Interface contacts:
Residue S160 in protein 2 interacts with residue I24 in protein 1 (closest heavy-atom distance 4.7 Å).
Residue E147 in protein 2 interacts with residue V20 in protein 1 (closest heavy-atom distance 4.9 Å).
Residue S160 in protein 2 interacts with residue L46 in protein 1 (closest heavy-atom distance 2.9 Å).
Residue V146 in protein 2 interacts with residue V20 in protein 1 (closest heavy-atom distance 4.5 Å).
Residue M167 in protein 2 contacts residue W47 in protein 1 (closest heavy-atom distance 3.7 Å).
Residue S160 in protein 2 interacts with residue M31 in protein 1 (closest heavy-atom distance 4.6 Å).
Residue E159 in protein 2 is in contact with residue L43 in protein 1 (closest heavy-atom distance 4.6 Å).
Residue F157 in protein 2 interacts with residue I24 in protein 1 (closest heavy-atom distance 4.7 Å).
Residue L17 in protein 2 is in contact with residue Y27 in protein 1 (closest heavy-atom distance 4.0 Å).
Residue P163 in protein 2 is in contact with residue L45 in protein 1 (closest heavy-atom distance 3.6 Å).
Residue D43 in protein 2 is in contact with residue Y27 in protein 1 (closest heavy-atom distance 3.1 Å).
Residue P163 in protein 2 interacts with residue L46 in protein 1 (closest heavy-atom distance 4.2 Å).
Residue L44 in protein 2 is in contact with residue L46 in protein 1 (closest heavy-atom distance 3.8 Å).
Residue D43 in protein 2 is in contact with residue I23 in protein 1 (closest heavy-atom distance 3.9 Å).
Residue M167 in protein 2 is in contact with residue M89 in protein 1 (closest heavy-atom distance 3.7 Å).
Residue E159 in protein 2 is in contact with residue L45 in protein 1 (closest heavy-atom distance 3.6 Å).
Residue L17 in protein 2 is in contact with residue P48 in protein 1 (closest heavy-atom distance 4.2 Å).
Residue E153 in protein 2 is in contact with residue T18 in protein 1 (closest heavy-atom distance 2.8 Å).
Residue G45 in protein 2 interacts with residue H19 in protein 1 (closest heavy-atom distance 2.8 Å).
Residue S160 in protein 2 interacts with residue S44 in protein 1 (closest heavy-atom distance 3.1 Å).
Residue V18 in protein 2 contacts residue P48 in protein 1 (closest heavy-atom distance 3.3 Å).
Residue F21 in protein 2 contacts residue P48 in protein 1 (closest heavy-atom distance 4.1 Å).
Residue T164 in protein 2 interacts with residue P48 in protein 1 (closest heavy-atom distance 3.7 Å).
Residue W166 in protein 2 contacts residue T92 in protein 1 (closest heavy-atom distance 4.6 Å).
Residue T164 in protein 2 contacts residue L46 in protein 1 (closest heavy-atom distance 2.6 Å).
Residue F157 in protein 2 interacts with residue V20 in protein 1 (closest heavy-atom distance 3.6 Å).
Residue L17 in protein 2 is in contact with residue W47 in protein 1 (closest heavy-atom distance 4.8 Å).
Residue L44 in protein 2 is in contact with residue I23 in protein 1 (closest heavy-atom distance 3.8 Å).
Residue S42 in protein 2 is in contact with residue R26 in protein 1 (closest heavy-atom distance 4.7 Å).
Residue L17 in protein 2 is in contact with residue L30 in protein 1 (closest heavy-atom distance 4.4 Å).
Residue E147 in protein 2 is in contact with residue H19 in protein 1 (closest heavy-atom distance 3.3 Å).
Residue V161 in protein 2 is in contact with residue L46 in protein 1 (closest heavy-atom distance 3.9 Å).
Residue V18 in protein 2 is in contact with residue V49 in protein 1 (closest heavy-atom distance 3.5 Å).
Residue E159 in protein 2 is in contact with residue S44 in protein 1 (closest heavy-atom distance 4.9 Å).
Residue V146 in protein 2 is in contact with residue H19 in protein 1 (closest heavy-atom distance 4.2 Å).
Residue F157 in protein 2 contacts residue I23 in protein 1 (closest heavy-atom distance 3.9 Å).
Residue A148 in protein 2 contacts residue V20 in protein 1 (closest heavy-atom distance 3.6 Å).
Residue L17 in protein 2 interacts with residue L46 in protein 1 (closest heavy-atom distance 4.5 Å).
Residue T164 in protein 2 is in contact with residue W47 in protein 1 (closest heavy-atom distance 3.9 Å).
Residue D43 in protein 2 is in contact with residue R26 in protein 1 (closest heavy-atom distance 3.3 Å).
Residue G45 in protein 2 contacts residue I23 in protein 1 (closest heavy-atom distance 3.5 Å).
Residue M167 in protein 2 contacts residue P48 in protein 1 (closest heavy-atom distance 3.7 Å).
Residue S160 in protein 2 is in contact with residue L45 in protein 1 (closest heavy-atom distance 3.3 Å).
Residue S42 in protein 2 is in contact with residue I23 in protein 1 (closest heavy-atom distance 4.9 Å).
Residue E153 in protein 2 interacts with residue V20 in protein 1 (closest heavy-atom distance 3.0 Å).
Residue F46 in protein 2 contacts residue H19 in protein 1 (closest heavy-atom distance 4.8 Å).
Residue M167 in protein 2 is in contact with residue T92 in protein 1 (closest heavy-atom distance 3.2 Å).
Residue E149 in protein 2 is in contact with residue T18 in protein 1 (closest heavy-atom distance 4.7 Å).
Residue P163 in protein 2 contacts residue W47 in protein 1 (closest heavy-atom distance 3.5 Å).
Residue L44 in protein 2 is in contact with residue Y27 in protein 1 (closest heavy-atom distance 4.4 Å).
Residue V18 in protein 2 interacts with residue M89 in protein 1 (closest heavy-atom distance 4.2 Å).

This data describes a binding interaction between two proteins.

Sequence of protein 1:
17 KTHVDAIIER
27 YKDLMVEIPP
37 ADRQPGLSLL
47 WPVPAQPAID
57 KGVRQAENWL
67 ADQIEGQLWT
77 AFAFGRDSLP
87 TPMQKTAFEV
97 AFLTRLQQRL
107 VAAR

Sequence of protein 2:
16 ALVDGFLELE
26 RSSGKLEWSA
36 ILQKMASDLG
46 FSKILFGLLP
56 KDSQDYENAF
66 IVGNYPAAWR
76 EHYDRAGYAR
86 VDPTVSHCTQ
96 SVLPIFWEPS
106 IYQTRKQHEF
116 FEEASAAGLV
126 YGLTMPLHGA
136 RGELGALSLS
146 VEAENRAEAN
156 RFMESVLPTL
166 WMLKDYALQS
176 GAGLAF